Contacts between the two chains:
Residue Q464 in chain A is in contact with residue P422 in chain B (closest heavy-atom distance 3.2 Å).
Residue N444 in chain A interacts with residue K443 in chain B (closest heavy-atom distance 3.0 Å).
Residue H62 in chain A is in contact with residue H62 in chain B (closest heavy-atom distance 3.2 Å).
Residue L21 in chain A interacts with residue E34 in chain B (closest heavy-atom distance 2.8 Å).
Residue E602 in chain A contacts residue K604 in chain B (closest heavy-atom distance 3.2 Å).
Residue S454 in chain A interacts with residue T166 in chain B (closest heavy-atom distance 3.0 Å).
Residue R108 in chain A is in contact with residue E103 in chain B (closest heavy-atom distance 2.8 Å).
Residue D505 in chain A contacts residue R516 in chain B (closest heavy-atom distance 2.9 Å).
Residue N33 in chain A interacts with residue N33 in chain B (closest heavy-atom distance 2.8 Å).
Residue Q551 in chain A interacts with residue F548 in chain B (closest heavy-atom distance 3.2 Å).
Residue Q551 in chain A contacts residue E532 in chain B (closest heavy-atom distance 3.1 Å).
Residue Y84 in chain A is in contact with residue Q120 in chain B (closest heavy-atom distance 2.7 Å).
Residue H624 in chain A is in contact with residue S640 in chain B (closest heavy-atom distance 2.9 Å).
Residue Y127 in chain A interacts with residue T129 in chain B (closest heavy-atom distance 3.1 Å).
Residue E152 in chain A is in contact with residue R436 in chain B (closest heavy-atom distance 2.9 Å).
Residue K530 in chain A contacts residue E532 in chain B (closest heavy-atom distance 3.0 Å).
Residue R616 in chain A contacts residue T612 in chain B (closest heavy-atom distance 3.1 Å).
Residue G455 in chain A contacts residue S169 in chain B (closest heavy-atom distance 3.2 Å).
Residue K68 in chain A is in contact with residue G64 in chain B (closest heavy-atom distance 2.8 Å).
Residue L119 in chain A interacts with residue E103 in chain B (closest heavy-atom distance 3.0 Å).
Residue F620 in chain A contacts residue K638 in chain B (closest heavy-atom distance 2.9 Å).
Residue S454 in chain A contacts residue N207 in chain B (closest heavy-atom distance 2.6 Å).
Residue Q66 in chain A interacts with residue E58 in chain B (closest heavy-atom distance 3.0 Å).
Residue Q66 in chain A interacts with residue A61 in chain B (closest heavy-atom distance 2.9 Å).
Residue N618 in chain A interacts with residue N606 in chain B (closest heavy-atom distance 2.9 Å).
Residue Q464 in chain A is in contact with residue N424 in chain B (closest heavy-atom distance 3.0 Å).
Residue D575 in chain A contacts residue S605 in chain B (closest heavy-atom distance 3.1 Å).
Residue M528 in chain A interacts with residue N547 in chain B (closest heavy-atom distance 2.9 Å).
Residue N552 in chain A is in contact with residue F548 in chain B (closest heavy-atom distance 2.9 Å).
Residue Q66 in chain A contacts residue R55 in chain B (closest heavy-atom distance 3.1 Å).
Residue Y124 in chain A contacts residue N111 in chain B (closest heavy-atom distance 3.2 Å).
Residue N619 in chain A is in contact with residue N630 in chain B (closest heavy-atom distance 2.9 Å).
Residue H62 in chain A interacts with residue H54 in chain B (closest heavy-atom distance 3.1 Å).
Residue Q66 in chain A is in contact with residue F60 in chain B (closest heavy-atom distance 3.1 Å).
Residue I445 in chain A is in contact with residue N388 in chain B (closest heavy-atom distance 3.0 Å).
Residue F620 in chain A contacts residue G637 in chain B (closest heavy-atom distance 3.2 Å).
Residue K645 in chain A interacts with residue L641 in chain B (closest heavy-atom distance 2.8 Å).
Residue E648 in chain A contacts residue K591 in chain B (closest heavy-atom distance 3.1 Å).
Residue D453 in chain A is in contact with residue S169 in chain B (closest heavy-atom distance 2.9 Å).
Residue Y145 in chain A contacts residue E147 in chain B (closest heavy-atom distance 2.8 Å).
Residue R616 in chain A contacts residue S605 in chain B (closest heavy-atom distance 2.9 Å).
Residue Q448 in chain A interacts with residue Q448 in chain B (closest heavy-atom distance 2.9 Å).
Residue E648 in chain A contacts residue K638 in chain B (closest heavy-atom distance 3.1 Å).
Residue K68 in chain A contacts residue H62 in chain B (closest heavy-atom distance 2.9 Å).
Residue Y69 in chain A interacts with residue T83 in chain B (closest heavy-atom distance 2.8 Å).
Residue S454 in chain A interacts with residue V449 in chain B (closest heavy-atom distance 2.8 Å).
Residue R88 in chain A interacts with residue S90 in chain B (closest heavy-atom distance 3.0 Å).
Residue T134 in chain A contacts residue F133 in chain B (closest heavy-atom distance 3.2 Å).
Residue Y481 in chain A contacts residue Y511 in chain B (closest heavy-atom distance 3.1 Å).
Residue R23 in chain A contacts residue E34 in chain B (closest heavy-atom distance 3.1 Å).
Residue K68 in chain A is in contact with residue D63 in chain B (closest heavy-atom distance 2.8 Å).
Residue V647 in chain A is in contact with residue W639 in chain B (closest heavy-atom distance 3.0 Å).
Residue S454 in chain A is in contact with residue D167 in chain B (closest heavy-atom distance 2.9 Å).
Residue R457 in chain A is in contact with residue R426 in chain B (closest heavy-atom distance 2.8 Å).
Residue Y481 in chain A is in contact with residue N425 in chain B (closest heavy-atom distance 3.0 Å).
Residue N444 in chain A contacts residue Q440 in chain B (closest heavy-atom distance 2.8 Å).
Residue E58 in chain A contacts residue R55 in chain B (closest heavy-atom distance 3.0 Å).
Residue R88 in chain A is in contact with residue N86 in chain B (closest heavy-atom distance 2.8 Å).
Residue V74 in chain A contacts residue H125 in chain B (closest heavy-atom distance 3.2 Å).
Residue F25 in chain A interacts with residue F25 in chain B (closest heavy-atom distance 3.2 Å).

Sequence of chain A:
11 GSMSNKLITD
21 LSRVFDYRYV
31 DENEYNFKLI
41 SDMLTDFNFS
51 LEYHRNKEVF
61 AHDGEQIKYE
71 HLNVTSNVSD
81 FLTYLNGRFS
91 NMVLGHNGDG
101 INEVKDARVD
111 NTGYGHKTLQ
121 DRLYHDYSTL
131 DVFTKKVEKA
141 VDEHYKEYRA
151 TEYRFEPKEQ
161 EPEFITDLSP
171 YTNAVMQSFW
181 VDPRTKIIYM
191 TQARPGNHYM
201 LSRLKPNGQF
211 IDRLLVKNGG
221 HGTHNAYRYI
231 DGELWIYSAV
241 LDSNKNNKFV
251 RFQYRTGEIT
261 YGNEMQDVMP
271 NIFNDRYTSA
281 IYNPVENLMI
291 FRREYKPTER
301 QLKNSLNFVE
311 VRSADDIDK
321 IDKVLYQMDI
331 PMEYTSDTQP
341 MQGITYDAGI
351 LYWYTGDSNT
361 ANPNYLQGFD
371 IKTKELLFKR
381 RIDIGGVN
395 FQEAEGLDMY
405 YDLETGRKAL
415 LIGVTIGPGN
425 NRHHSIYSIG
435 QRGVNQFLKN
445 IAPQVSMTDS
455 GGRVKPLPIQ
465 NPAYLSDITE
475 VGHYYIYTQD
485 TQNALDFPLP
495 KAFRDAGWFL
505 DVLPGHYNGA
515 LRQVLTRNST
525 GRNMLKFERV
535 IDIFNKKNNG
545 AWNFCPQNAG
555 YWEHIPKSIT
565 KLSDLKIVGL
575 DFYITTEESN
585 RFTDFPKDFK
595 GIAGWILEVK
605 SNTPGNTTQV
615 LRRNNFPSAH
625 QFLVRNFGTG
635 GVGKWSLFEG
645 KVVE

These two protein chains interact to form a complex.

Sequence of chain B:
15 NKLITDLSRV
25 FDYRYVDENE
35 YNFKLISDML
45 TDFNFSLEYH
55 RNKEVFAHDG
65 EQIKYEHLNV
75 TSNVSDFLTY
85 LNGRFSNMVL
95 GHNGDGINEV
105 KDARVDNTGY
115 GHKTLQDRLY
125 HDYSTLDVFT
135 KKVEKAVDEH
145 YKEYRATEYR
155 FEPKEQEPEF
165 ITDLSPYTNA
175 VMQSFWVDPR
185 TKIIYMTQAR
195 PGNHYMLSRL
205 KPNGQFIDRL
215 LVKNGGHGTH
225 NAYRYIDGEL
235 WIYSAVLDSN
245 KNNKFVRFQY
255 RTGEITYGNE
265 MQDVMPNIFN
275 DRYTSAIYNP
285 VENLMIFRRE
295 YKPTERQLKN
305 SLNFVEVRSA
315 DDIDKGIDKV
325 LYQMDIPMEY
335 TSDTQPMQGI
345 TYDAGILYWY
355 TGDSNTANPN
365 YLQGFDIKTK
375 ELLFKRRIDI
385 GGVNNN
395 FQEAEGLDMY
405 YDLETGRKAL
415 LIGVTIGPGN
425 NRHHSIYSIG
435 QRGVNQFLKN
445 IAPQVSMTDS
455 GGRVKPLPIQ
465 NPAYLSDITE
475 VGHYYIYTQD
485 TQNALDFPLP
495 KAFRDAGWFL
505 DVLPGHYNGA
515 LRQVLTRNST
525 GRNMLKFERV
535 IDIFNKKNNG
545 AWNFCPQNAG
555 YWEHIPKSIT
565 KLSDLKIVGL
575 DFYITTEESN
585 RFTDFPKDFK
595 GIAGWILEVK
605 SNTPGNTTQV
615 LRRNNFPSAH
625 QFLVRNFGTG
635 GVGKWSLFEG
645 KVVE